Sequence of the first protein:
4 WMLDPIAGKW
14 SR

The following describes two proteins that form a bound complex.

Interface contacts:
Residue Q188 in the second protein interacts with residue G11 in the first protein (closest heavy-atom distance 4.8 Å).
Residue R205 in the second protein contacts residue W13 in the first protein (closest heavy-atom distance 4.3 Å).
Residue M170 in the second protein contacts residue W13 in the first protein (closest heavy-atom distance 3.0 Å).
Residue R204 in the second protein interacts with residue W13 in the first protein (closest heavy-atom distance 3.2 Å).
Residue V171 in the second protein interacts with residue G11 in the first protein (closest heavy-atom distance 3.8 Å).
Residue G173 in the second protein contacts residue I9 in the first protein (closest heavy-atom distance 3.8 Å).
Residue A136 in the second protein interacts with residue P8 in the first protein (closest heavy-atom distance 3.3 Å).
Residue G173 in the second protein interacts with residue G11 in the first protein (closest heavy-atom distance 4.1 Å).
Residue A136 in the second protein is in contact with residue I9 in the first protein (closest heavy-atom distance 3.8 Å).
Residue R204 in the second protein interacts with residue W4 in the first protein (closest heavy-atom distance 2.9 Å).
Residue G155 in the second protein contacts residue I9 in the first protein (closest heavy-atom distance 2.8 Å).
Residue I152 in the second protein contacts residue L6 in the first protein (closest heavy-atom distance 4.1 Å).
Residue I152 in the second protein interacts with residue P8 in the first protein (closest heavy-atom distance 4.6 Å).
Residue M118 in the second protein is in contact with residue I9 in the first protein (closest heavy-atom distance 4.1 Å).
Residue G172 in the second protein interacts with residue A10 in the first protein (closest heavy-atom distance 3.7 Å).
Residue M170 in the second protein interacts with residue K12 in the first protein (closest heavy-atom distance 3.8 Å).
Residue K203 in the second protein is in contact with residue W4 in the first protein (closest heavy-atom distance 3.8 Å).
Residue N137 in the second protein interacts with residue I9 in the first protein (closest heavy-atom distance 3.7 Å).
Residue M170 in the second protein contacts residue L6 in the first protein (closest heavy-atom distance 3.8 Å).
Residue I153 in the second protein is in contact with residue P8 in the first protein (closest heavy-atom distance 4.3 Å).
Residue E200 in the second protein is in contact with residue W4 in the first protein (closest heavy-atom distance 3.2 Å).
Residue G172 in the second protein contacts residue G11 in the first protein (closest heavy-atom distance 3.7 Å).
Residue G154 in the second protein interacts with residue P8 in the first protein (closest heavy-atom distance 3.4 Å).
Residue M170 in the second protein interacts with residue G11 in the first protein (closest heavy-atom distance 3.7 Å).
Residue G155 in the second protein is in contact with residue A10 in the first protein (closest heavy-atom distance 4.8 Å).
Residue G154 in the second protein contacts residue A10 in the first protein (closest heavy-atom distance 4.8 Å).
Residue G154 in the second protein is in contact with residue I9 in the first protein (closest heavy-atom distance 3.9 Å).
Residue I134 in the second protein interacts with residue L6 in the first protein (closest heavy-atom distance 4.3 Å).
Residue G154 in the second protein interacts with residue G11 in the first protein (closest heavy-atom distance 4.1 Å).
Residue N198 in the second protein contacts residue W13 in the first protein (closest heavy-atom distance 3.3 Å).
Residue Q188 in the second protein is in contact with residue A10 in the first protein (closest heavy-atom distance 4.5 Å).
Residue G173 in the second protein is in contact with residue A10 in the first protein (closest heavy-atom distance 2.8 Å).
Residue G155 in the second protein interacts with residue P8 in the first protein (closest heavy-atom distance 3.7 Å).
Residue I134 in the second protein contacts residue P8 in the first protein (closest heavy-atom distance 4.1 Å).
Residue G201 in the second protein interacts with residue W13 in the first protein (closest heavy-atom distance 3.8 Å).
Residue M118 in the second protein contacts residue P8 in the first protein (closest heavy-atom distance 4.0 Å).
Residue E200 in the second protein interacts with residue W13 in the first protein (closest heavy-atom distance 3.6 Å).
Residue V171 in the second protein interacts with residue A10 in the first protein (closest heavy-atom distance 5.0 Å).

Sequence of the second protein:
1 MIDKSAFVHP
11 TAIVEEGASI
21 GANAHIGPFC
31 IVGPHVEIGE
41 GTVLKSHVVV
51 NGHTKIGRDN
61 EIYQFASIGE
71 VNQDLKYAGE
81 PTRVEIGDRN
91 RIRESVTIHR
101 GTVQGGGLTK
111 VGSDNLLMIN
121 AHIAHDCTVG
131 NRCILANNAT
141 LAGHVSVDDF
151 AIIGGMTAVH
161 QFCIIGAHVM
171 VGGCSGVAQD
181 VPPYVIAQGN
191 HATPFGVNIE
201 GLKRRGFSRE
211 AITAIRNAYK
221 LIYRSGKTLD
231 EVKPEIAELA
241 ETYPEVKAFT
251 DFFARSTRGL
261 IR